Sequence of chain B:
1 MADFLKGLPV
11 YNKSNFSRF

Residue-level contacts at the interface:
Residue Y346 in chain A is in contact with residue L5 in chain B (closest heavy-atom distance 3.6 Å).
Residue A46 in chain A contacts residue S14 in chain B (closest heavy-atom distance 3.0 Å).
Residue V338 in chain A interacts with residue M1 in chain B (closest heavy-atom distance 3.4 Å).
Residue D318 in chain A interacts with residue N12 in chain B (closest heavy-atom distance 2.6 Å).
Residue E351 in chain A interacts with residue F19 in chain B (closest heavy-atom distance 3.3 Å).
Residue R270 in chain A is in contact with residue L5 in chain B (closest heavy-atom distance 4.2 Å).
Residue E27 in chain A interacts with residue Y11 in chain B (closest heavy-atom distance 3.6 Å).
Residue L305 in chain A contacts residue L5 in chain B (closest heavy-atom distance 4.3 Å).
Residue R270 in chain A contacts residue P9 in chain B (closest heavy-atom distance 3.8 Å).
Residue A46 in chain A interacts with residue R18 in chain B (closest heavy-atom distance 3.2 Å).
Residue G48 in chain A contacts residue F19 in chain B (closest heavy-atom distance 3.6 Å).
Residue L317 in chain A interacts with residue F16 in chain B (closest heavy-atom distance 4.0 Å).
Residue A46 in chain A interacts with residue F19 in chain B (closest heavy-atom distance 4.2 Å).
Residue V44 in chain A interacts with residue N15 in chain B (closest heavy-atom distance 2.7 Å).
Residue N319 in chain A contacts residue K13 in chain B (closest heavy-atom distance 3.4 Å).
Residue L317 in chain A is in contact with residue Y11 in chain B (closest heavy-atom distance 3.9 Å).
Residue A46 in chain A interacts with residue S17 in chain B (closest heavy-atom distance 3.6 Å).
Residue N337 in chain A interacts with residue L5 in chain B (closest heavy-atom distance 3.0 Å).
Residue L305 in chain A contacts residue F4 in chain B (closest heavy-atom distance 3.7 Å).
Residue Y316 in chain A is in contact with residue P9 in chain B (closest heavy-atom distance 2.6 Å).
Residue V338 in chain A is in contact with residue K6 in chain B (closest heavy-atom distance 3.7 Å).
Residue V44 in chain A interacts with residue F16 in chain B (closest heavy-atom distance 3.7 Å).
Residue N319 in chain A contacts residue N15 in chain B (closest heavy-atom distance 4.0 Å).
Residue L333 in chain A is in contact with residue F19 in chain B (closest heavy-atom distance 3.5 Å).
Residue N319 in chain A interacts with residue F16 in chain B (closest heavy-atom distance 4.0 Å).
Residue M350 in chain A is in contact with residue F16 in chain B (closest heavy-atom distance 3.7 Å).
Residue R301 in chain A interacts with residue D3 in chain B (closest heavy-atom distance 4.2 Å).
Residue Y316 in chain A is in contact with residue L8 in chain B (closest heavy-atom distance 3.4 Å).
Residue V338 in chain A interacts with residue L5 in chain B (closest heavy-atom distance 3.4 Å).
Residue E47 in chain A contacts residue R18 in chain B (closest heavy-atom distance 2.5 Å).
Residue N319 in chain A interacts with residue P9 in chain B (closest heavy-atom distance 3.5 Å).
Residue A46 in chain A contacts residue N15 in chain B (closest heavy-atom distance 3.3 Å).
Residue G320 in chain A is in contact with residue L8 in chain B (closest heavy-atom distance 3.9 Å).
Residue T45 in chain A interacts with residue N15 in chain B (closest heavy-atom distance 2.5 Å).
Residue V264 in chain A interacts with residue P9 in chain B (closest heavy-atom distance 3.6 Å).
Residue L284 in chain A interacts with residue F4 in chain B (closest heavy-atom distance 3.3 Å).
Residue Y346 in chain A contacts residue A2 in chain B (closest heavy-atom distance 3.4 Å).
Residue D318 in chain A contacts residue F16 in chain B (closest heavy-atom distance 4.2 Å).
Residue D339 in chain A is in contact with residue M1 in chain B (closest heavy-atom distance 3.3 Å).
Residue R270 in chain A interacts with residue K6 in chain B (closest heavy-atom distance 3.6 Å).
Residue R270 in chain A is in contact with residue F4 in chain B (closest heavy-atom distance 3.3 Å).
Residue V321 in chain A interacts with residue F16 in chain B (closest heavy-atom distance 3.5 Å).
Residue T45 in chain A interacts with residue F16 in chain B (closest heavy-atom distance 4.2 Å).
Residue R270 in chain A interacts with residue G7 in chain B (closest heavy-atom distance 2.4 Å).
Residue D318 in chain A contacts residue V10 in chain B (closest heavy-atom distance 3.8 Å).
Residue N319 in chain A interacts with residue N12 in chain B (closest heavy-atom distance 2.7 Å).
Residue A46 in chain A interacts with residue F16 in chain B (closest heavy-atom distance 3.5 Å).
Residue N319 in chain A contacts residue V10 in chain B (closest heavy-atom distance 3.3 Å).
Residue D265 in chain A is in contact with residue P9 in chain B (closest heavy-atom distance 3.2 Å).
Residue L333 in chain A contacts residue F16 in chain B (closest heavy-atom distance 4.0 Å).
Residue D318 in chain A contacts residue N15 in chain B (closest heavy-atom distance 3.3 Å).
Residue E47 in chain A is in contact with residue F19 in chain B (closest heavy-atom distance 3.8 Å).
Residue R270 in chain A contacts residue L8 in chain B (closest heavy-atom distance 3.5 Å).
Residue V338 in chain A contacts residue A2 in chain B (closest heavy-atom distance 3.0 Å).
Residue R301 in chain A is in contact with residue F4 in chain B (closest heavy-atom distance 3.6 Å).
Residue D318 in chain A contacts residue Y11 in chain B (closest heavy-atom distance 2.8 Å).
Residue M282 in chain A interacts with residue L5 in chain B (closest heavy-atom distance 3.6 Å).
Residue E303 in chain A contacts residue F4 in chain B (closest heavy-atom distance 3.0 Å).
Residue M350 in chain A is in contact with residue F19 in chain B (closest heavy-atom distance 3.6 Å).
Residue L29 in chain A interacts with residue N15 in chain B (closest heavy-atom distance 4.0 Å).

Sequence of chain A:
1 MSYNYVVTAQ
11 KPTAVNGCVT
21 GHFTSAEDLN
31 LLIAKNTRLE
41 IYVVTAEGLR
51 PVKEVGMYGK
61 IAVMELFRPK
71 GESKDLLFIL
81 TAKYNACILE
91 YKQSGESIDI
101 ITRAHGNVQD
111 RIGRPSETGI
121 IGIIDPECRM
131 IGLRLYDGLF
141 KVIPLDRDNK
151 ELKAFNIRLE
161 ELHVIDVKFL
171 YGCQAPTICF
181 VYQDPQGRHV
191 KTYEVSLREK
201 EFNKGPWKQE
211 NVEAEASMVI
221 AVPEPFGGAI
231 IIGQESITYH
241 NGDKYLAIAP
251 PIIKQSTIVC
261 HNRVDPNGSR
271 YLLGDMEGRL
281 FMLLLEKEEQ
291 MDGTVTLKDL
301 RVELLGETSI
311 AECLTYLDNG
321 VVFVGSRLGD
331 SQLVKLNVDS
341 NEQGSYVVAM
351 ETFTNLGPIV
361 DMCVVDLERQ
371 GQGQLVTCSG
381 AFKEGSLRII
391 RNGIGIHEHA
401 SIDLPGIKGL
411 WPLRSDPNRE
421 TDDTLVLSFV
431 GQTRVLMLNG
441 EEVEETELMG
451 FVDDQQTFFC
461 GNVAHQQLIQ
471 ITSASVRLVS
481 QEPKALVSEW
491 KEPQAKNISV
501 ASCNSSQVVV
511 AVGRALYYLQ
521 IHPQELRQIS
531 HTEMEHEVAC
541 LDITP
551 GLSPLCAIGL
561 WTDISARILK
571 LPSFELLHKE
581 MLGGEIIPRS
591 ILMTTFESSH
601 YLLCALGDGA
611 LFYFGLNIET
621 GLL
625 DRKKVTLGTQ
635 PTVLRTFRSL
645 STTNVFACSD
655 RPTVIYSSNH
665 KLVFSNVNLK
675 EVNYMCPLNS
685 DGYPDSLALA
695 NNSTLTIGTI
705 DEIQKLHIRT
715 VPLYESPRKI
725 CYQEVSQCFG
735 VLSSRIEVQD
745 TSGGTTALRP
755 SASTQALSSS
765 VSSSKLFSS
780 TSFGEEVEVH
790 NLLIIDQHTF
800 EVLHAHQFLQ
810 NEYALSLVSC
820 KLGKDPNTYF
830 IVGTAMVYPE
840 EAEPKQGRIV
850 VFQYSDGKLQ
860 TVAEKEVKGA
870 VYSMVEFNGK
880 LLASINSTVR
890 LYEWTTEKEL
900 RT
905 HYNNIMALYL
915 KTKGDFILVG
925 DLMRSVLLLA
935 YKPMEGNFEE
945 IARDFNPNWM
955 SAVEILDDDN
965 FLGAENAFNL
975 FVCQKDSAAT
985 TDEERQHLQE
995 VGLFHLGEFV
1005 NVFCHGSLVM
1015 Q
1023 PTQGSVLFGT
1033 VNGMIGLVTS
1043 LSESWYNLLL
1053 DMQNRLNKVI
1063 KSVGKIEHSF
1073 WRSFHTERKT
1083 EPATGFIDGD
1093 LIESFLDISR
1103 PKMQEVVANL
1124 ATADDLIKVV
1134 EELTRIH

These two protein chains interact to form a complex.